Sequence of protein 2:
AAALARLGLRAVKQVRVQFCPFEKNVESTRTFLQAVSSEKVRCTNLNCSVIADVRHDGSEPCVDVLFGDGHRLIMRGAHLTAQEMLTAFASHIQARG

These two protein chains interact to form a complex.

Sequence of protein 1:
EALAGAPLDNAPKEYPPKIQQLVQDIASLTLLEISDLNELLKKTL

Interface contacts:
Residue D58 in protein 2 interacts with residue A56 in protein 1 (closest heavy-atom distance 4.8 Å).
Residue D58 in protein 2 is in contact with residue D54 in protein 1 (closest heavy-atom distance 4.9 Å).
Residue H57 in protein 2 is in contact with residue L53 in protein 1 (closest heavy-atom distance 3.4 Å).
Residue D58 in protein 2 contacts residue L53 in protein 1 (closest heavy-atom distance 3.3 Å).
Residue H57 in protein 2 is in contact with residue A51 in protein 1 (closest heavy-atom distance 3.7 Å).
Residue D58 in protein 2 interacts with residue N55 in protein 1 (closest heavy-atom distance 3.7 Å).